Sequence of the second protein:
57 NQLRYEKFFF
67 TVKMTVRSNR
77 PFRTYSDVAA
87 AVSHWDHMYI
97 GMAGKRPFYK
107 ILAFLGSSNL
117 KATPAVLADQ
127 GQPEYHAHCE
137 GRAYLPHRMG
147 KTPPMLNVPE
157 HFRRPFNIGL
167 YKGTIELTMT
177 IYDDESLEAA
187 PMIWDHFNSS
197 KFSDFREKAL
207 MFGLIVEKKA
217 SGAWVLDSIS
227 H

These two protein chains interact to form a complex.

Sequence of the first protein:
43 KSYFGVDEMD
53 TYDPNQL

Residue-level contacts at the interface:
Residue A118 in the second protein contacts residue G47 in the first protein (closest heavy-atom distance 2.8 Å).
Residue A118 in the second protein is in contact with residue D49 in the first protein (closest heavy-atom distance 3.2 Å).
Residue K197 in the second protein interacts with residue F46 in the first protein (closest heavy-atom distance 4.5 Å).
Residue T80 in the second protein interacts with residue F46 in the first protein (closest heavy-atom distance 4.2 Å).
Residue V84 in the second protein contacts residue F46 in the first protein (closest heavy-atom distance 3.7 Å).
Residue F78 in the second protein is in contact with residue F46 in the first protein (closest heavy-atom distance 4.3 Å).
Residue F78 in the second protein interacts with residue Y45 in the first protein (closest heavy-atom distance 5.0 Å).
Residue R79 in the second protein is in contact with residue Y45 in the first protein (closest heavy-atom distance 3.7 Å).
Residue Y81 in the second protein contacts residue F46 in the first protein (closest heavy-atom distance 4.0 Å).
Residue S113 in the second protein interacts with residue F46 in the first protein (closest heavy-atom distance 4.9 Å).
Residue K117 in the second protein contacts residue E50 in the first protein (closest heavy-atom distance 3.4 Å).
Residue R79 in the second protein interacts with residue S44 in the first protein (closest heavy-atom distance 4.3 Å).
Residue A118 in the second protein interacts with residue V48 in the first protein (closest heavy-atom distance 4.1 Å).
Residue P120 in the second protein interacts with residue D49 in the first protein (closest heavy-atom distance 4.7 Å).
Residue A118 in the second protein interacts with residue F46 in the first protein (closest heavy-atom distance 4.9 Å).
Residue L123 in the second protein contacts residue V48 in the first protein (closest heavy-atom distance 4.2 Å).
Residue S114 in the second protein interacts with residue F46 in the first protein (closest heavy-atom distance 4.1 Å).
Residue K117 in the second protein is in contact with residue G47 in the first protein (closest heavy-atom distance 3.9 Å).
Residue L123 in the second protein contacts residue D49 in the first protein (closest heavy-atom distance 3.2 Å).
Residue Y131 in the second protein is in contact with residue F46 in the first protein (closest heavy-atom distance 4.3 Å).
Residue L116 in the second protein is in contact with residue G47 in the first protein (closest heavy-atom distance 4.4 Å).
Residue T119 in the second protein interacts with residue D49 in the first protein (closest heavy-atom distance 4.8 Å).
Residue L116 in the second protein is in contact with residue F46 in the first protein (closest heavy-atom distance 3.8 Å).
Residue V122 in the second protein interacts with residue V48 in the first protein (closest heavy-atom distance 4.5 Å).